Residue-level contacts at the interface:
Residue N34 in the first protein contacts residue N34 in the second protein (closest heavy-atom distance 2.9 Å).
Residue K27 in the first protein is in contact with residue K27 in the second protein (closest heavy-atom distance 2.4 Å).
Residue T29 in the first protein is in contact with residue V30 in the second protein (closest heavy-atom distance 2.9 Å).
Residue S38 in the first protein is in contact with residue S38 in the second protein (closest heavy-atom distance 3.1 Å).
Residue T29 in the first protein is in contact with residue Y28 in the second protein (closest heavy-atom distance 3.0 Å).
Residue K27 in the first protein is in contact with residue Y28 in the second protein (closest heavy-atom distance 3.5 Å).
Residue Y25 in the first protein contacts residue Q10 in the second protein (closest heavy-atom distance 3.0 Å).
Residue I36 in the first protein contacts residue S35 in the second protein (closest heavy-atom distance 2.8 Å).
Residue A47 in the first protein contacts residue A47 in the second protein (closest heavy-atom distance 3.1 Å).
Residue N34 in the first protein is in contact with residue S35 in the second protein (closest heavy-atom distance 3.7 Å).
Residue I39 in the first protein is in contact with residue I36 in the second protein (closest heavy-atom distance 3.7 Å).
Residue T21 in the first protein interacts with residue I8 in the second protein (closest heavy-atom distance 2.9 Å).
Residue V30 in the first protein is in contact with residue V30 in the second protein (closest heavy-atom distance 3.5 Å).
Residue A22 in the first protein contacts residue I8 in the second protein (closest heavy-atom distance 3.5 Å).
Residue P26 in the first protein is in contact with residue Y25 in the second protein (closest heavy-atom distance 3.5 Å).
Residue Y25 in the first protein contacts residue K24 in the second protein (closest heavy-atom distance 3.6 Å).
Residue S37 in the first protein is in contact with residue S37 in the second protein (closest heavy-atom distance 3.3 Å).
Residue T21 in the first protein interacts with residue K6 in the second protein (closest heavy-atom distance 3.0 Å).
Residue Y25 in the first protein is in contact with residue Q11 in the second protein (closest heavy-atom distance 3.4 Å).
Residue I36 in the first protein contacts residue S38 in the second protein (closest heavy-atom distance 3.6 Å).
Residue T21 in the first protein contacts residue I7 in the second protein (closest heavy-atom distance 3.3 Å).
Residue Y28 in the first protein interacts with residue Y28 in the second protein (closest heavy-atom distance 3.1 Å).
Residue S37 in the first protein contacts residue S38 in the second protein (closest heavy-atom distance 2.8 Å).
Residue K27 in the first protein is in contact with residue D17 in the second protein (closest heavy-atom distance 3.1 Å).
Residue S51 in the first protein interacts with residue A50 in the second protein (closest heavy-atom distance 3.6 Å).
Residue S23 in the first protein contacts residue V9 in the second protein (closest heavy-atom distance 3.4 Å).
Residue A50 in the first protein contacts residue S51 in the second protein (closest heavy-atom distance 3.9 Å).
Residue G33 in the first protein interacts with residue G33 in the second protein (closest heavy-atom distance 3.5 Å).
Residue S35 in the first protein interacts with residue S37 in the second protein (closest heavy-atom distance 2.6 Å).
Residue V30 in the first protein is in contact with residue L32 in the second protein (closest heavy-atom distance 4.1 Å).
Residue E43 in the first protein interacts with residue L44 in the second protein (closest heavy-atom distance 3.8 Å).
Residue S23 in the first protein is in contact with residue Q10 in the second protein (closest heavy-atom distance 2.9 Å).
Residue A50 in the first protein interacts with residue A50 in the second protein (closest heavy-atom distance 4.2 Å).
Residue P26 in the first protein contacts residue P26 in the second protein (closest heavy-atom distance 3.4 Å).
Residue L32 in the first protein interacts with residue L32 in the second protein (closest heavy-atom distance 3.9 Å).
Residue T29 in the first protein contacts residue P26 in the second protein (closest heavy-atom distance 4.0 Å).
Residue T29 in the first protein interacts with residue T29 in the second protein (closest heavy-atom distance 3.2 Å).
Residue K27 in the first protein contacts residue I12 in the second protein (closest heavy-atom distance 3.2 Å).
Residue Y25 in the first protein is in contact with residue V9 in the second protein (closest heavy-atom distance 4.0 Å).
Residue P26 in the first protein interacts with residue Q11 in the second protein (closest heavy-atom distance 3.1 Å).
Residue V31 in the first protein interacts with residue V31 in the second protein (closest heavy-atom distance 3.4 Å).
Residue G33 in the first protein interacts with residue L32 in the second protein (closest heavy-atom distance 3.0 Å).
Residue Y28 in the first protein contacts residue P26 in the second protein (closest heavy-atom distance 3.9 Å).
Residue I36 in the first protein interacts with residue G33 in the second protein (closest heavy-atom distance 4.0 Å).
Residue I36 in the first protein is in contact with residue I36 in the second protein (closest heavy-atom distance 3.6 Å).
Residue I36 in the first protein interacts with residue S37 in the second protein (closest heavy-atom distance 3.1 Å).
Residue K27 in the first protein is in contact with residue P26 in the second protein (closest heavy-atom distance 2.9 Å).
Residue K27 in the first protein interacts with residue Q11 in the second protein (closest heavy-atom distance 3.7 Å).
Residue N34 in the first protein interacts with residue G33 in the second protein (closest heavy-atom distance 3.8 Å).
Residue A47 in the first protein interacts with residue A50 in the second protein (closest heavy-atom distance 3.9 Å).
Residue S35 in the first protein is in contact with residue S35 in the second protein (closest heavy-atom distance 3.0 Å).
Residue K27 in the first protein is in contact with residue N14 in the second protein (closest heavy-atom distance 3.0 Å).
Residue I39 in the first protein interacts with residue S38 in the second protein (closest heavy-atom distance 3.2 Å).
Residue V31 in the first protein is in contact with residue V30 in the second protein (closest heavy-atom distance 2.9 Å).
Residue S23 in the first protein contacts residue I8 in the second protein (closest heavy-atom distance 2.9 Å).
Residue T20 in the first protein contacts residue K6 in the second protein (closest heavy-atom distance 3.1 Å).
Residue D17 in the first protein interacts with residue K6 in the second protein (closest heavy-atom distance 3.9 Å).
Residue V31 in the first protein interacts with residue L32 in the second protein (closest heavy-atom distance 2.9 Å).
Residue V31 in the first protein contacts residue T29 in the second protein (closest heavy-atom distance 3.9 Å).
Residue K24 in the first protein contacts residue Q10 in the second protein (closest heavy-atom distance 3.5 Å).

Sequence of the first protein:
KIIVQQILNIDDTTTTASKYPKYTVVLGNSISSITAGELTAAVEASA

Sequence of the second protein:
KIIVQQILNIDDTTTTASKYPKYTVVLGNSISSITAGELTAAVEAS

The following describes two proteins that form a bound complex.